Sequence of the first protein:
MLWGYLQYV

These two protein chains interact to form a complex.

Contacts between the two chains:
Residue V76 in the second protein is in contact with residue Y8 in the first protein (closest heavy-atom distance 3.7 Å).
Residue E63 in the second protein is in contact with residue L2 in the first protein (closest heavy-atom distance 2.9 Å).
Residue H70 in the second protein contacts residue L2 in the first protein (closest heavy-atom distance 4.0 Å).
Residue H70 in the second protein contacts residue L6 in the first protein (closest heavy-atom distance 3.5 Å).
Residue F33 in the second protein contacts residue M1 in the first protein (closest heavy-atom distance 4.8 Å).
Residue F9 in the second protein interacts with residue L2 in the first protein (closest heavy-atom distance 3.6 Å).
Residue M45 in the second protein is in contact with residue L2 in the first protein (closest heavy-atom distance 3.8 Å).
Residue K66 in the second protein is in contact with residue G4 in the first protein (closest heavy-atom distance 3.7 Å).
Residue H114 in the second protein interacts with residue W3 in the first protein (closest heavy-atom distance 4.5 Å).
Residue V152 in the second protein contacts residue Q7 in the first protein (closest heavy-atom distance 3.8 Å).
Residue D77 in the second protein is in contact with residue V9 in the first protein (closest heavy-atom distance 3.1 Å).
Residue V67 in the second protein contacts residue L2 in the first protein (closest heavy-atom distance 3.6 Å).
Residue Y59 in the second protein contacts residue M1 in the first protein (closest heavy-atom distance 4.0 Å).
Residue T73 in the second protein contacts residue Y8 in the first protein (closest heavy-atom distance 3.7 Å).
Residue T142 in the second protein is in contact with residue V9 in the first protein (closest heavy-atom distance 4.9 Å).
Residue T80 in the second protein is in contact with residue V9 in the first protein (closest heavy-atom distance 3.8 Å).
Residue R97 in the second protein interacts with residue L6 in the first protein (closest heavy-atom distance 3.7 Å).
Residue K146 in the second protein interacts with residue V9 in the first protein (closest heavy-atom distance 2.5 Å).
Residue Y116 in the second protein is in contact with residue V9 in the first protein (closest heavy-atom distance 3.4 Å).
Residue Q72 in the second protein contacts residue Y8 in the first protein (closest heavy-atom distance 4.7 Å).
Residue Y159 in the second protein interacts with residue L2 in the first protein (closest heavy-atom distance 3.8 Å).
Residue Y7 in the second protein interacts with residue L2 in the first protein (closest heavy-atom distance 3.5 Å).
Residue Y123 in the second protein is in contact with residue V9 in the first protein (closest heavy-atom distance 4.3 Å).
Residue Y171 in the second protein interacts with residue M1 in the first protein (closest heavy-atom distance 2.7 Å).
Residue Y7 in the second protein contacts residue M1 in the first protein (closest heavy-atom distance 2.8 Å).
Residue T73 in the second protein interacts with residue Q7 in the first protein (closest heavy-atom distance 4.6 Å).
Residue H74 in the second protein interacts with residue L6 in the first protein (closest heavy-atom distance 4.3 Å).
Residue Y99 in the second protein interacts with residue L6 in the first protein (closest heavy-atom distance 4.8 Å).
Residue Y99 in the second protein is in contact with residue L2 in the first protein (closest heavy-atom distance 3.4 Å).
Residue T73 in the second protein is in contact with residue L6 in the first protein (closest heavy-atom distance 3.5 Å).
Residue K66 in the second protein contacts residue L2 in the first protein (closest heavy-atom distance 3.0 Å).
Residue W147 in the second protein contacts residue Y8 in the first protein (closest heavy-atom distance 2.8 Å).
Residue M5 in the second protein contacts residue M1 in the first protein (closest heavy-atom distance 3.8 Å).
Residue K66 in the second protein is in contact with residue M1 in the first protein (closest heavy-atom distance 3.3 Å).
Residue K66 in the second protein contacts residue W3 in the first protein (closest heavy-atom distance 4.0 Å).
Residue T163 in the second protein is in contact with residue L2 in the first protein (closest heavy-atom distance 5.0 Å).
Residue Y84 in the second protein interacts with residue V9 in the first protein (closest heavy-atom distance 2.8 Å).
Residue Q155 in the second protein contacts residue W3 in the first protein (closest heavy-atom distance 4.1 Å).
Residue E63 in the second protein interacts with residue M1 in the first protein (closest heavy-atom distance 3.4 Å).
Residue W167 in the second protein is in contact with residue M1 in the first protein (closest heavy-atom distance 3.6 Å).
Residue A150 in the second protein interacts with residue Q7 in the first protein (closest heavy-atom distance 3.6 Å).
Residue W147 in the second protein is in contact with residue Q7 in the first protein (closest heavy-atom distance 4.2 Å).
Residue R97 in the second protein is in contact with residue Q7 in the first protein (closest heavy-atom distance 4.0 Å).
Residue V152 in the second protein is in contact with residue W3 in the first protein (closest heavy-atom distance 3.9 Å).
Residue W147 in the second protein interacts with residue V9 in the first protein (closest heavy-atom distance 4.0 Å).
Residue D77 in the second protein contacts residue Q7 in the first protein (closest heavy-atom distance 4.6 Å).
Residue Y159 in the second protein interacts with residue W3 in the first protein (closest heavy-atom distance 3.6 Å).
Residue Y99 in the second protein contacts residue W3 in the first protein (closest heavy-atom distance 3.0 Å).
Residue H70 in the second protein is in contact with residue W3 in the first protein (closest heavy-atom distance 3.0 Å).
Residue Y159 in the second protein interacts with residue M1 in the first protein (closest heavy-atom distance 2.6 Å).
Residue L81 in the second protein is in contact with residue V9 in the first protein (closest heavy-atom distance 3.9 Å).
Residue T143 in the second protein is in contact with residue V9 in the first protein (closest heavy-atom distance 2.6 Å).
Residue K146 in the second protein interacts with residue Y8 in the first protein (closest heavy-atom distance 3.9 Å).
Residue L156 in the second protein interacts with residue W3 in the first protein (closest heavy-atom distance 3.6 Å).
Residue D77 in the second protein is in contact with residue Y8 in the first protein (closest heavy-atom distance 3.5 Å).
Residue T163 in the second protein is in contact with residue M1 in the first protein (closest heavy-atom distance 3.8 Å).

Sequence of the second protein:
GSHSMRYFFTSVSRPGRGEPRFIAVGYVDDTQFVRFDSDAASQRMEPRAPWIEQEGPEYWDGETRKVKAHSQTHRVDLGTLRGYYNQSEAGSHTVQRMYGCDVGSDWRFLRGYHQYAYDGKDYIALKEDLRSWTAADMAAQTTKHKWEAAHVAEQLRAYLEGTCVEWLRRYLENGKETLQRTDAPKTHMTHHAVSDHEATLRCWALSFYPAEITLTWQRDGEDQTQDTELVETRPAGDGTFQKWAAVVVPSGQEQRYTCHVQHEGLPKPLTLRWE